Sequence of chain A:
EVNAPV

Contacts between the two chains:
Residue F156 in chain B is in contact with residue A5 in chain A (closest heavy-atom distance 3.9 Å).
Residue E163 in chain B contacts residue P6 in chain A (closest heavy-atom distance 4.8 Å).
Residue D133 in chain B is in contact with residue E2 in chain A (closest heavy-atom distance 3.6 Å).
Residue A114 in chain B contacts residue V7 in chain A (closest heavy-atom distance 3.7 Å).
Residue W88 in chain B contacts residue V3 in chain A (closest heavy-atom distance 4.1 Å).
Residue W88 in chain B is in contact with residue A5 in chain A (closest heavy-atom distance 3.7 Å).
Residue F156 in chain B contacts residue V7 in chain A (closest heavy-atom distance 3.5 Å).
Residue H120 in chain B interacts with residue A5 in chain A (closest heavy-atom distance 3.3 Å).
Residue K79 in chain B is in contact with residue N4 in chain A (closest heavy-atom distance 2.8 Å).
Residue T98 in chain B contacts residue E2 in chain A (closest heavy-atom distance 4.5 Å).
Residue L73 in chain B contacts residue V3 in chain A (closest heavy-atom distance 4.5 Å).
Residue G96 in chain B contacts residue V3 in chain A (closest heavy-atom distance 4.8 Å).
Residue K136 in chain B contacts residue E2 in chain A (closest heavy-atom distance 3.7 Å).
Residue H124 in chain B interacts with residue A5 in chain A (closest heavy-atom distance 3.5 Å).
Residue H120 in chain B contacts residue V7 in chain A (closest heavy-atom distance 4.0 Å).
Residue L117 in chain B is in contact with residue P6 in chain A (closest heavy-atom distance 3.5 Å).
Residue H112 in chain B is in contact with residue P6 in chain A (closest heavy-atom distance 3.9 Å).
Residue L94 in chain B contacts residue V3 in chain A (closest heavy-atom distance 3.9 Å).
Residue H124 in chain B interacts with residue E2 in chain A (closest heavy-atom distance 4.6 Å).
Residue G93 in chain B interacts with residue P6 in chain A (closest heavy-atom distance 3.2 Å).
Residue V91 in chain B interacts with residue P6 in chain A (closest heavy-atom distance 3.4 Å).
Residue E163 in chain B interacts with residue N4 in chain A (closest heavy-atom distance 3.6 Å).
Residue V91 in chain B contacts residue A5 in chain A (closest heavy-atom distance 4.2 Å).
Residue P78 in chain B contacts residue A5 in chain A (closest heavy-atom distance 3.7 Å).
Residue W81 in chain B interacts with residue A5 in chain A (closest heavy-atom distance 3.4 Å).
Residue S97 in chain B interacts with residue E2 in chain A (closest heavy-atom distance 2.8 Å).
Residue G96 in chain B contacts residue E2 in chain A (closest heavy-atom distance 3.4 Å).
Residue L94 in chain B contacts residue N4 in chain A (closest heavy-atom distance 3.6 Å).
Residue Y72 in chain B contacts residue V3 in chain A (closest heavy-atom distance 3.5 Å).
Residue G93 in chain B is in contact with residue N4 in chain A (closest heavy-atom distance 4.3 Å).
Residue E167 in chain B is in contact with residue V7 in chain A (closest heavy-atom distance 3.9 Å).
Residue W88 in chain B is in contact with residue N4 in chain A (closest heavy-atom distance 3.7 Å).
Residue E163 in chain B interacts with residue A5 in chain A (closest heavy-atom distance 3.2 Å).
Residue L157 in chain B interacts with residue V7 in chain A (closest heavy-atom distance 4.0 Å).
Residue N153 in chain B interacts with residue V7 in chain A (closest heavy-atom distance 3.5 Å).
Residue K79 in chain B interacts with residue A5 in chain A (closest heavy-atom distance 4.9 Å).
Residue H112 in chain B is in contact with residue V7 in chain A (closest heavy-atom distance 3.3 Å).
Residue G95 in chain B is in contact with residue E2 in chain A (closest heavy-atom distance 4.1 Å).
Residue K79 in chain B interacts with residue V3 in chain A (closest heavy-atom distance 5.0 Å).
Residue G95 in chain B contacts residue V3 in chain A (closest heavy-atom distance 3.7 Å).
Residue W81 in chain B contacts residue P6 in chain A (closest heavy-atom distance 2.8 Å).
Residue P92 in chain B is in contact with residue P6 in chain A (closest heavy-atom distance 4.6 Å).
Residue W81 in chain B interacts with residue V7 in chain A (closest heavy-atom distance 3.9 Å).
Residue H120 in chain B interacts with residue P6 in chain A (closest heavy-atom distance 3.6 Å).
Residue G93 in chain B is in contact with residue A5 in chain A (closest heavy-atom distance 4.1 Å).
Residue A114 in chain B contacts residue P6 in chain A (closest heavy-atom distance 4.3 Å).
Residue H128 in chain B is in contact with residue E2 in chain A (closest heavy-atom distance 3.2 Å).
Residue E162 in chain B interacts with residue N4 in chain A (closest heavy-atom distance 3.9 Å).
Residue H124 in chain B interacts with residue N4 in chain A (closest heavy-atom distance 3.3 Å).
Residue G96 in chain B contacts residue N4 in chain A (closest heavy-atom distance 3.9 Å).
Residue L94 in chain B interacts with residue E2 in chain A (closest heavy-atom distance 4.8 Å).
Residue D113 in chain B is in contact with residue V7 in chain A (closest heavy-atom distance 2.8 Å).
Residue F156 in chain B is in contact with residue P6 in chain A (closest heavy-atom distance 3.3 Å).
Residue G95 in chain B is in contact with residue N4 in chain A (closest heavy-atom distance 2.9 Å).

Sequence of chain B:
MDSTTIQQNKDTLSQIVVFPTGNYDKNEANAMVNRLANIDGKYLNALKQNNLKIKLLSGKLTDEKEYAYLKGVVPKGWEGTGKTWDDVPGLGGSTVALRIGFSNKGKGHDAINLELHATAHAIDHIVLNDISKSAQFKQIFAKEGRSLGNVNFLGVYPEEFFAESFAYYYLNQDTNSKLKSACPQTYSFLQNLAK

The following describes two proteins that form a bound complex.